Sequence of chain A:
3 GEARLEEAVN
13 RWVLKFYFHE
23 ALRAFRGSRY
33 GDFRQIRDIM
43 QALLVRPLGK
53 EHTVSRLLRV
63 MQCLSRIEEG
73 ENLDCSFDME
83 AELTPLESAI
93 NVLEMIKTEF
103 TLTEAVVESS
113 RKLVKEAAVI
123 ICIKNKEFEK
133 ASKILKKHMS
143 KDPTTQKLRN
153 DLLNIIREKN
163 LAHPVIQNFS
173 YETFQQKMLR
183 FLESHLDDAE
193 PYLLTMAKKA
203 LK

This data describes a binding interaction between two proteins.

Residue-level contacts at the interface:
Residue V47 in chain A is in contact with residue A7 in chain B (closest heavy-atom distance 3.9 Å).
Residue R61 in chain A contacts residue K9 in chain B (closest heavy-atom distance 2.9 Å).
Residue S57 in chain A is in contact with residue Y10 in chain B (closest heavy-atom distance 3.0 Å).
Residue Q43 in chain A contacts residue L12 in chain B (closest heavy-atom distance 2.8 Å).
Residue L60 in chain A is in contact with residue L12 in chain B (closest heavy-atom distance 4.0 Å).
Residue M63 in chain A contacts residue L12 in chain B (closest heavy-atom distance 3.5 Å).
Residue R68 in chain A interacts with residue L11 in chain B (closest heavy-atom distance 3.2 Å).
Residue R61 in chain A contacts residue Y10 in chain B (closest heavy-atom distance 3.6 Å).
Residue R39 in chain A interacts with residue T13 in chain B (closest heavy-atom distance 3.7 Å).
Residue Q43 in chain A contacts residue A7 in chain B (closest heavy-atom distance 3.0 Å).
Residue C77 in chain A interacts with residue N16 in chain B (closest heavy-atom distance 4.4 Å).
Residue L60 in chain A is in contact with residue Y10 in chain B (closest heavy-atom distance 3.1 Å).
Residue F79 in chain A contacts residue L12 in chain B (closest heavy-atom distance 3.4 Å).
Residue L46 in chain A contacts residue L6 in chain B (closest heavy-atom distance 3.4 Å).
Residue Q43 in chain A contacts residue T13 in chain B (closest heavy-atom distance 3.6 Å).
Residue R39 in chain A contacts residue P14 in chain B (closest heavy-atom distance 3.5 Å).
Residue M42 in chain A is in contact with residue L12 in chain B (closest heavy-atom distance 3.5 Å).
Residue L46 in chain A is in contact with residue A7 in chain B (closest heavy-atom distance 3.5 Å).
Residue D40 in chain A contacts residue T13 in chain B (closest heavy-atom distance 3.2 Å).
Residue Q43 in chain A interacts with residue L11 in chain B (closest heavy-atom distance 3.6 Å).
Residue F79 in chain A interacts with residue L11 in chain B (closest heavy-atom distance 3.5 Å).
Residue Q64 in chain A contacts residue Y10 in chain B (closest heavy-atom distance 3.3 Å).
Residue E53 in chain A contacts residue Y10 in chain B (closest heavy-atom distance 2.4 Å).
Residue D80 in chain A is in contact with residue V15 in chain B (closest heavy-atom distance 3.8 Å).
Residue C77 in chain A is in contact with residue P14 in chain B (closest heavy-atom distance 3.6 Å).
Residue L46 in chain A contacts residue Y10 in chain B (closest heavy-atom distance 3.6 Å).
Residue E53 in chain A interacts with residue L6 in chain B (closest heavy-atom distance 4.4 Å).
Residue M81 in chain A interacts with residue V15 in chain B (closest heavy-atom distance 3.4 Å).
Residue S78 in chain A is in contact with residue N16 in chain B (closest heavy-atom distance 3.7 Å).
Residue D76 in chain A is in contact with residue N16 in chain B (closest heavy-atom distance 3.5 Å).
Residue F79 in chain A contacts residue P14 in chain B (closest heavy-atom distance 3.5 Å).
Residue E53 in chain A contacts residue K9 in chain B (closest heavy-atom distance 2.6 Å).
Residue R39 in chain A is in contact with residue L12 in chain B (closest heavy-atom distance 3.2 Å).
Residue S78 in chain A contacts residue P14 in chain B (closest heavy-atom distance 3.4 Å).
Residue E71 in chain A is in contact with residue P14 in chain B (closest heavy-atom distance 3.7 Å).
Residue Q64 in chain A contacts residue L11 in chain B (closest heavy-atom distance 3.3 Å).
Residue Q43 in chain A is in contact with residue Y10 in chain B (closest heavy-atom distance 4.3 Å).
Residue Q64 in chain A interacts with residue K9 in chain B (closest heavy-atom distance 3.4 Å).
Residue F79 in chain A contacts residue V15 in chain B (closest heavy-atom distance 3.9 Å).
Residue Q43 in chain A contacts residue L8 in chain B (closest heavy-atom distance 5.0 Å).
Residue S67 in chain A interacts with residue L12 in chain B (closest heavy-atom distance 3.2 Å).
Residue F79 in chain A interacts with residue T13 in chain B (closest heavy-atom distance 3.8 Å).
Residue S78 in chain A is in contact with residue V15 in chain B (closest heavy-atom distance 2.9 Å).
Residue L50 in chain A contacts residue L6 in chain B (closest heavy-atom distance 3.2 Å).
Residue V56 in chain A interacts with residue L6 in chain B (closest heavy-atom distance 4.9 Å).
Residue Q64 in chain A is in contact with residue L12 in chain B (closest heavy-atom distance 3.9 Å).
Residue L46 in chain A interacts with residue L11 in chain B (closest heavy-atom distance 5.0 Å).
Residue L60 in chain A contacts residue L6 in chain B (closest heavy-atom distance 4.2 Å).
Residue M81 in chain A contacts residue L8 in chain B (closest heavy-atom distance 3.8 Å).
Residue R68 in chain A contacts residue L12 in chain B (closest heavy-atom distance 4.5 Å).
Residue L46 in chain A contacts residue L12 in chain B (closest heavy-atom distance 4.1 Å).

Sequence of chain B:
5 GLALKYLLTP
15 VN